Interface contacts:
Residue Y33 in chain B is in contact with residue L1 in chain A (closest heavy-atom distance 3.8 Å).
Residue L102 in chain B interacts with residue W7 in chain A (closest heavy-atom distance 4.1 Å).
Residue N100 in chain B is in contact with residue D5 in chain A (closest heavy-atom distance 2.9 Å).
Residue Y101 in chain B interacts with residue A8 in chain A (closest heavy-atom distance 3.8 Å).
Residue N100 in chain B contacts residue L2 in chain A (closest heavy-atom distance 3.3 Å).
Residue N100 in chain B contacts residue L4 in chain A (closest heavy-atom distance 3.3 Å).
Residue Y33 in chain B contacts residue L2 in chain A (closest heavy-atom distance 3.3 Å).
Residue N100 in chain B contacts residue A8 in chain A (closest heavy-atom distance 3.5 Å).
Residue Y51 in chain B interacts with residue W7 in chain A (closest heavy-atom distance 4.8 Å).
Residue Y105 in chain B contacts residue L2 in chain A (closest heavy-atom distance 4.1 Å).
Residue N100 in chain B is in contact with residue E3 in chain A (closest heavy-atom distance 3.7 Å).
Residue F98 in chain B contacts residue L2 in chain A (closest heavy-atom distance 3.9 Å).
Residue Y101 in chain B interacts with residue D5 in chain A (closest heavy-atom distance 2.8 Å).
Residue L102 in chain B contacts residue D5 in chain A (closest heavy-atom distance 3.0 Å).
Residue Y101 in chain B is in contact with residue W7 in chain A (closest heavy-atom distance 3.3 Å).
Residue A104 in chain B contacts residue L2 in chain A (closest heavy-atom distance 3.6 Å).
Residue G99 in chain B is in contact with residue L2 in chain A (closest heavy-atom distance 3.8 Å).

Sequence of chain A:
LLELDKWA

The following describes two proteins that form a bound complex.

Sequence of chain B:
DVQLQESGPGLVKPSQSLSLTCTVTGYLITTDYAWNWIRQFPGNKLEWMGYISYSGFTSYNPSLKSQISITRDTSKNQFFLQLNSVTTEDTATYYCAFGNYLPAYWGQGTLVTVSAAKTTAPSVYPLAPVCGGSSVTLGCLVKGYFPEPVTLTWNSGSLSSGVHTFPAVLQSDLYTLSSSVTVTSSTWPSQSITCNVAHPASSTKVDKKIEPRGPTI